Sequence of chain B:
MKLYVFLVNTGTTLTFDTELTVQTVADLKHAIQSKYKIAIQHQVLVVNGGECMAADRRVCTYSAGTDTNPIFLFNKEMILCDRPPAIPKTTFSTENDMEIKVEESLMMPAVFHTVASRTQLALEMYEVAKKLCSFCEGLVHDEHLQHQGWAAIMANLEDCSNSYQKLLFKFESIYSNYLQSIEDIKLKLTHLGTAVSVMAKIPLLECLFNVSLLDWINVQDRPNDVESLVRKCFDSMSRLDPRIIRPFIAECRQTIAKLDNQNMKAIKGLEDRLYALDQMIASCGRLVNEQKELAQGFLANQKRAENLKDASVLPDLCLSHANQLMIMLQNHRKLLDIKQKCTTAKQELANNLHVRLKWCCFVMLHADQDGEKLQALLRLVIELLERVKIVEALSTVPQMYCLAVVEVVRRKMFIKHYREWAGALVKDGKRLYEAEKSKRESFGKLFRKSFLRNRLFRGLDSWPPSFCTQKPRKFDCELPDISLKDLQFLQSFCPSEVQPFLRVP

These two protein chains interact to form a complex.

Sequence of chain A:
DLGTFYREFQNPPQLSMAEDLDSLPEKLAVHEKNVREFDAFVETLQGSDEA

Residue-level contacts at the interface:
Residue E467 in chain B contacts residue G3 in chain A (closest heavy-atom distance 3.9 Å).